Sequence of protein 1:
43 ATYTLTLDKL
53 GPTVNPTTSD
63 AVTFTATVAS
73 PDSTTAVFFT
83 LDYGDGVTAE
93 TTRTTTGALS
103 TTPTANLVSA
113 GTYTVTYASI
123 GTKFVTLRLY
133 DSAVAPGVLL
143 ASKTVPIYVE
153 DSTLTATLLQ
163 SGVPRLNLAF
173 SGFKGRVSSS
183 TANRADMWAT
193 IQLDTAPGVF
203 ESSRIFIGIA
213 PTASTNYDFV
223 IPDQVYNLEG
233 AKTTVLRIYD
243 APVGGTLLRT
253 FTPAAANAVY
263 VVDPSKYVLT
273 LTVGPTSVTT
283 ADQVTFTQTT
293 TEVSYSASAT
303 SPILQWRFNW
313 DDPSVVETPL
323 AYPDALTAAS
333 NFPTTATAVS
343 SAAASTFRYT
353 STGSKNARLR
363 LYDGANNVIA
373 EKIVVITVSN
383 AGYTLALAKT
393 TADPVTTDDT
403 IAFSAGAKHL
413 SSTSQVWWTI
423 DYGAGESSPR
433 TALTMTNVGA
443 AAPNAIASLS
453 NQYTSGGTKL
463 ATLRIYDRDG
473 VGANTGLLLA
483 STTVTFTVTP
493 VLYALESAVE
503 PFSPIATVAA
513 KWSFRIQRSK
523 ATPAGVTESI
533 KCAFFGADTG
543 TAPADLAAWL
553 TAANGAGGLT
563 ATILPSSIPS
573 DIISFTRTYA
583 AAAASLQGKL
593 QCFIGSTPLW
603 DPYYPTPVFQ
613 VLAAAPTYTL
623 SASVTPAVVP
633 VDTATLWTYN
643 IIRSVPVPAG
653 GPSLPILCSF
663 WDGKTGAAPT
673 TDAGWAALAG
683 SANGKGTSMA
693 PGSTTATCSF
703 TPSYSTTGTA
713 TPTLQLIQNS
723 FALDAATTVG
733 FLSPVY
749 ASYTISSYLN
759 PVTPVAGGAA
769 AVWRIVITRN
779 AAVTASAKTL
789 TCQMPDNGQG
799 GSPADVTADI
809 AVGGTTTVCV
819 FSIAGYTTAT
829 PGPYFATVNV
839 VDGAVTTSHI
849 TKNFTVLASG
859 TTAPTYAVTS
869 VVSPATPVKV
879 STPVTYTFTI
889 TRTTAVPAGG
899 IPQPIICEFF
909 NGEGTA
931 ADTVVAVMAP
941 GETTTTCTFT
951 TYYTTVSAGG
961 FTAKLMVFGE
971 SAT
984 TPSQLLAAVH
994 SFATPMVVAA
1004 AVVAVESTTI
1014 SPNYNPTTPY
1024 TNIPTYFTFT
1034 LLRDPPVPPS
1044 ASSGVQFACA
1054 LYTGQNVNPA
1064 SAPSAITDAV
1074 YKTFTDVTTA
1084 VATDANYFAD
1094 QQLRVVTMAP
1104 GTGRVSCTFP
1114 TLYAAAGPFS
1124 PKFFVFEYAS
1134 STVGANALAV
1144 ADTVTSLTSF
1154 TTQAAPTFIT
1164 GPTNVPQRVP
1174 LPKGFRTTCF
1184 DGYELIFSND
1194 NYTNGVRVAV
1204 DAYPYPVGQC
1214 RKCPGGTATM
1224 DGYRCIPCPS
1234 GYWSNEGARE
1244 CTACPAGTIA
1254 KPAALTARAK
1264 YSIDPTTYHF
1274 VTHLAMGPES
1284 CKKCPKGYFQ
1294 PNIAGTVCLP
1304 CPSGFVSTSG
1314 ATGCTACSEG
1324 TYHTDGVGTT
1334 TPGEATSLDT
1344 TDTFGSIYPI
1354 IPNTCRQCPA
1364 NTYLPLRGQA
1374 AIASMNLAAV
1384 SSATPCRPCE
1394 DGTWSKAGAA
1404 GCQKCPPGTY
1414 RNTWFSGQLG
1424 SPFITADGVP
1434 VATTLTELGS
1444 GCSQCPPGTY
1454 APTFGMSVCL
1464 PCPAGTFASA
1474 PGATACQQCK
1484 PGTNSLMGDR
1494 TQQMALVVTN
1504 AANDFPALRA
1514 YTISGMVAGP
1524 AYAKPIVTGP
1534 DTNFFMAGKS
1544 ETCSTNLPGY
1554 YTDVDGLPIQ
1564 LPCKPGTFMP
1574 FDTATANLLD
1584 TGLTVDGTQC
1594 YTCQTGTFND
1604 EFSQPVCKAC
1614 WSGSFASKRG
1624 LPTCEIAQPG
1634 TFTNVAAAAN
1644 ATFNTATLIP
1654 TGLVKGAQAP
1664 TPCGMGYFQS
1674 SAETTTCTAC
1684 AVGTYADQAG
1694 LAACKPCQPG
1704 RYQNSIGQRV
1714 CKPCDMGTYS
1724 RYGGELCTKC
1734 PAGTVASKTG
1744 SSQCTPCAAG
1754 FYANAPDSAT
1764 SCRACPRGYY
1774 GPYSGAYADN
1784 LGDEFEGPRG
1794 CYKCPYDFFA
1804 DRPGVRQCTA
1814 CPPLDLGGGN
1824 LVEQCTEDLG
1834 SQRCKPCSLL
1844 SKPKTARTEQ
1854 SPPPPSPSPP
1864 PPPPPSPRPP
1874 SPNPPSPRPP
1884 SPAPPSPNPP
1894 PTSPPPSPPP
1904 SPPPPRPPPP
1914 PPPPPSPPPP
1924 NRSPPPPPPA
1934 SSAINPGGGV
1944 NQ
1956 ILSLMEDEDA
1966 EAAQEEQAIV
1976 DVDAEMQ

Interface contacts:
Residue T1678 in protein 1 is in contact with residue Q1945 in protein 2 (closest heavy-atom distance 4.5 Å).
Residue N1637 in protein 1 interacts with residue Q1945 in protein 2 (closest heavy-atom distance 3.3 Å).
Residue P1533 in protein 1 interacts with residue N169 in protein 2 (closest heavy-atom distance 3.1 Å).
Residue G1710 in protein 1 is in contact with residue P1932 in protein 2 (closest heavy-atom distance 4.1 Å).
Residue G1667 in protein 1 interacts with residue A1936 in protein 2 (closest heavy-atom distance 3.1 Å).
Residue G1710 in protein 1 is in contact with residue A1933 in protein 2 (closest heavy-atom distance 3.6 Å).
Residue S1861 in protein 1 contacts residue Y606 in protein 2 (closest heavy-atom distance 2.7 Å).
Residue Y1688 in protein 1 interacts with residue R1171 in protein 2 (closest heavy-atom distance 4.6 Å).
Residue C1700 in protein 1 is in contact with residue Q1170 in protein 2 (closest heavy-atom distance 4.8 Å).
Residue Q1711 in protein 1 contacts residue A1933 in protein 2 (closest heavy-atom distance 3.4 Å).
Residue Y1670 in protein 1 contacts residue S1935 in protein 2 (closest heavy-atom distance 3.8 Å).
Residue P1857 in protein 1 interacts with residue E498 in protein 2 (closest heavy-atom distance 4.3 Å).
Residue A1382 in protein 1 interacts with residue L142 in protein 2 (closest heavy-atom distance 4.5 Å).
Residue Y1705 in protein 1 interacts with residue P1927 in protein 2 (closest heavy-atom distance 4.2 Å).
Residue A1381 in protein 1 contacts residue L142 in protein 2 (closest heavy-atom distance 3.1 Å).
Residue T1664 in protein 1 interacts with residue V1943 in protein 2 (closest heavy-atom distance 2.8 Å).
Residue Q1711 in protein 1 interacts with residue P1932 in protein 2 (closest heavy-atom distance 4.4 Å).
Residue S1708 in protein 1 is in contact with residue P1932 in protein 2 (closest heavy-atom distance 4.2 Å).
Residue A1382 in protein 1 contacts residue L141 in protein 2 (closest heavy-atom distance 3.6 Å).
Residue K1715 in protein 1 interacts with residue P1930 in protein 2 (closest heavy-atom distance 4.7 Å).
Residue F1635 in protein 1 contacts residue Q1945 in protein 2 (closest heavy-atom distance 3.7 Å).
Residue G1667 in protein 1 is in contact with residue N1938 in protein 2 (closest heavy-atom distance 4.2 Å).
Residue K1698 in protein 1 interacts with residue R1171 in protein 2 (closest heavy-atom distance 3.8 Å).
Residue P1863 in protein 1 contacts residue Y606 in protein 2 (closest heavy-atom distance 3.2 Å).
Residue T1742 in protein 1 is in contact with residue T1166 in protein 2 (closest heavy-atom distance 4.2 Å).
Residue N1637 in protein 1 contacts residue V1943 in protein 2 (closest heavy-atom distance 3.7 Å).
Residue M1668 in protein 1 contacts residue I1937 in protein 2 (closest heavy-atom distance 3.2 Å).
Residue R1704 in protein 1 contacts residue P1169 in protein 2 (closest heavy-atom distance 3.9 Å).
Residue A1381 in protein 1 interacts with residue L141 in protein 2 (closest heavy-atom distance 4.4 Å).
Residue T1664 in protein 1 contacts residue G1942 in protein 2 (closest heavy-atom distance 3.3 Å).
Residue S1708 in protein 1 is in contact with residue P1930 in protein 2 (closest heavy-atom distance 3.0 Å).
Residue P1864 in protein 1 is in contact with residue Y605 in protein 2 (closest heavy-atom distance 3.6 Å).
Residue R1704 in protein 1 interacts with residue V1168 in protein 2 (closest heavy-atom distance 2.7 Å).
Residue P1846 in protein 1 contacts residue T703 in protein 2 (closest heavy-atom distance 4.8 Å).
Residue D1690 in protein 1 is in contact with residue R1171 in protein 2 (closest heavy-atom distance 4.5 Å).
Residue N1707 in protein 1 interacts with residue P1930 in protein 2 (closest heavy-atom distance 3.2 Å).
Residue M1668 in protein 1 is in contact with residue A1936 in protein 2 (closest heavy-atom distance 3.5 Å).
Residue Y1725 in protein 1 contacts residue E1970 in protein 2 (closest heavy-atom distance 4.6 Å).
Residue I1709 in protein 1 is in contact with residue A1933 in protein 2 (closest heavy-atom distance 4.8 Å).
Residue R1704 in protein 1 is in contact with residue Q1170 in protein 2 (closest heavy-atom distance 4.0 Å).
Residue P1860 in protein 1 interacts with residue L494 in protein 2 (closest heavy-atom distance 4.5 Å).
Residue S1708 in protein 1 interacts with residue P1931 in protein 2 (closest heavy-atom distance 3.2 Å).
Residue N1637 in protein 1 contacts residue N1944 in protein 2 (closest heavy-atom distance 3.9 Å).
Residue C1714 in protein 1 contacts residue Q1170 in protein 2 (closest heavy-atom distance 3.6 Å).
Residue P1862 in protein 1 contacts residue Y606 in protein 2 (closest heavy-atom distance 3.6 Å).
Residue Q1701 in protein 1 is in contact with residue Q1170 in protein 2 (closest heavy-atom distance 3.9 Å).
Residue T1679 in protein 1 is in contact with residue Q1945 in protein 2 (closest heavy-atom distance 4.6 Å).
Residue P1665 in protein 1 interacts with residue N1938 in protein 2 (closest heavy-atom distance 4.2 Å).
Residue F1635 in protein 1 interacts with residue V1943 in protein 2 (closest heavy-atom distance 4.3 Å).
Residue V1713 in protein 1 contacts residue Q1170 in protein 2 (closest heavy-atom distance 4.8 Å).
Residue Y1670 in protein 1 is in contact with residue S1934 in protein 2 (closest heavy-atom distance 4.7 Å).
Residue G1667 in protein 1 interacts with residue I1937 in protein 2 (closest heavy-atom distance 4.6 Å).
Residue P1867 in protein 1 interacts with residue Y605 in protein 2 (closest heavy-atom distance 4.3 Å).
Residue T1742 in protein 1 interacts with residue P1165 in protein 2 (closest heavy-atom distance 3.6 Å).
Residue I1709 in protein 1 is in contact with residue P1932 in protein 2 (closest heavy-atom distance 2.7 Å).
Residue Y1670 in protein 1 is in contact with residue A1933 in protein 2 (closest heavy-atom distance 4.6 Å).
Residue D1690 in protein 1 contacts residue P1173 in protein 2 (closest heavy-atom distance 4.4 Å).
Residue Q1711 in protein 1 interacts with residue P1931 in protein 2 (closest heavy-atom distance 2.4 Å).
Residue Q1701 in protein 1 is in contact with residue R1171 in protein 2 (closest heavy-atom distance 3.2 Å).
Residue Y1688 in protein 1 interacts with residue Q1170 in protein 2 (closest heavy-atom distance 3.1 Å).

Sequence of protein 2:
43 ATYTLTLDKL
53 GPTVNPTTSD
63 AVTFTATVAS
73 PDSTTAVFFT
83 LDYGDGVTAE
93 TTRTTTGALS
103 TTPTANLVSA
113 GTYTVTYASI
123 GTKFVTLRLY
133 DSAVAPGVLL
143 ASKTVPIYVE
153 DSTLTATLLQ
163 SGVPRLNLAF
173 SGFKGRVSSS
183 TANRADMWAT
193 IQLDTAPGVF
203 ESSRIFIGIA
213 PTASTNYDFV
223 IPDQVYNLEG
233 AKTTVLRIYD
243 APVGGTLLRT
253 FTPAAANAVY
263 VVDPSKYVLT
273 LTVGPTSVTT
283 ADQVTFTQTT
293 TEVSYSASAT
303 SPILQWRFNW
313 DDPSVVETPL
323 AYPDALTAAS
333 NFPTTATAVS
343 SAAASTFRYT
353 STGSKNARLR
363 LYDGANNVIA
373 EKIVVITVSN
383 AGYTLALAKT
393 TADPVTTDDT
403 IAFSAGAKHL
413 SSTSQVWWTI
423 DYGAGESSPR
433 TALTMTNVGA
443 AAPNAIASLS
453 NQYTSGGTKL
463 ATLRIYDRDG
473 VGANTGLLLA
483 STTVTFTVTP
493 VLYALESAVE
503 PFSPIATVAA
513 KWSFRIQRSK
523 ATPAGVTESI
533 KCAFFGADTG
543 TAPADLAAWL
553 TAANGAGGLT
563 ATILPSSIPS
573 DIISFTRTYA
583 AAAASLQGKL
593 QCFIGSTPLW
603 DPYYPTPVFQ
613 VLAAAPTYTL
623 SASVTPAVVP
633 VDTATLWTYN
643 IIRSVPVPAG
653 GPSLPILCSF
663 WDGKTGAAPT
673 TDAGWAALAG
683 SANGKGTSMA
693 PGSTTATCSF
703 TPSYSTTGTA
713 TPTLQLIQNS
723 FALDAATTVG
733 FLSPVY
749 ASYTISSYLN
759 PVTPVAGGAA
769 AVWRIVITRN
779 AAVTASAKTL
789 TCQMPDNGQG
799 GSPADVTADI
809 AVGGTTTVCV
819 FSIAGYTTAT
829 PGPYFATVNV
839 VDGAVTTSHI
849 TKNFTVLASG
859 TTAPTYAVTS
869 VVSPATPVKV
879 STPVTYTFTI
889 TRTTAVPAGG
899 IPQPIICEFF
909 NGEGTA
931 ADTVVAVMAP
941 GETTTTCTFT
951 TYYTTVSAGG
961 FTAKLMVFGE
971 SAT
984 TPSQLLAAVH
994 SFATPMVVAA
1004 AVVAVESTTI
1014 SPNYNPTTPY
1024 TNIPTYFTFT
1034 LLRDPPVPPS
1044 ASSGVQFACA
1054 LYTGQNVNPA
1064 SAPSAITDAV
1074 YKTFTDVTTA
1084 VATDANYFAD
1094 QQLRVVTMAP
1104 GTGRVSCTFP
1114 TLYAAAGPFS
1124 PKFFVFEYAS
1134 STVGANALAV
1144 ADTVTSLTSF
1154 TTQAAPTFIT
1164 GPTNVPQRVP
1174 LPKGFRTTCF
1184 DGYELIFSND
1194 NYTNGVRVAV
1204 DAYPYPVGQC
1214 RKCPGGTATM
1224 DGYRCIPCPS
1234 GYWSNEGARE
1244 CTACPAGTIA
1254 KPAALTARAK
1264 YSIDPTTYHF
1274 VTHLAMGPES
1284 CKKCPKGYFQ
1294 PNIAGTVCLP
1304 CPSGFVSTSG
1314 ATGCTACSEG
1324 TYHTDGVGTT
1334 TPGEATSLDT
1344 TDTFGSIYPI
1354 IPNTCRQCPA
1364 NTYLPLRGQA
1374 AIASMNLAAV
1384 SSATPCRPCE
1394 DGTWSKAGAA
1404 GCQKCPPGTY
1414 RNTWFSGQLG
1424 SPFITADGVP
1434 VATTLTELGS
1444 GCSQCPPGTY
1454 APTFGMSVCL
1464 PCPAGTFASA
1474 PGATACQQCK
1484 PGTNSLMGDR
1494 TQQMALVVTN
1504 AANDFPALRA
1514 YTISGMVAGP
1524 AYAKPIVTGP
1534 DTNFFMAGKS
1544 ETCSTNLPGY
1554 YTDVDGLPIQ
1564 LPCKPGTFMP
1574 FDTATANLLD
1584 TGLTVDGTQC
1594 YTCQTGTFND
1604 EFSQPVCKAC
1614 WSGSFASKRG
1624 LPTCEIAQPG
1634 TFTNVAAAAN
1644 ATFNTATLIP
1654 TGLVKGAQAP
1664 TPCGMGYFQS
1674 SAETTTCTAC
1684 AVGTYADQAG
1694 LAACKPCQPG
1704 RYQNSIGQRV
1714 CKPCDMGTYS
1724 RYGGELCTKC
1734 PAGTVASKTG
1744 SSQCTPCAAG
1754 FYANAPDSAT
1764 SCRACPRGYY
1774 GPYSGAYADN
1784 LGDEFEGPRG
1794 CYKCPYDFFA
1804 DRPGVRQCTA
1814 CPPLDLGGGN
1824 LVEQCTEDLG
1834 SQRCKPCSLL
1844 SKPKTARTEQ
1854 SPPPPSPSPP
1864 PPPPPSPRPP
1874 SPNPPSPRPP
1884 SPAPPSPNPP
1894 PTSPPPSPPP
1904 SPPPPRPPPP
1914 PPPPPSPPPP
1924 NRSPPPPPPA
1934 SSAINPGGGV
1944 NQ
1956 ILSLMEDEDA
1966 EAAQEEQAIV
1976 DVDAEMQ

The following describes two proteins that form a bound complex.